Sequence of chain B:
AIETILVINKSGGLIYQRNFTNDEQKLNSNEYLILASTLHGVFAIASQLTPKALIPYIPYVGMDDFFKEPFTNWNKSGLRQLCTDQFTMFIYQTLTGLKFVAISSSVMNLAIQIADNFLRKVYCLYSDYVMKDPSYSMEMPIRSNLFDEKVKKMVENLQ

Sequence of chain A:
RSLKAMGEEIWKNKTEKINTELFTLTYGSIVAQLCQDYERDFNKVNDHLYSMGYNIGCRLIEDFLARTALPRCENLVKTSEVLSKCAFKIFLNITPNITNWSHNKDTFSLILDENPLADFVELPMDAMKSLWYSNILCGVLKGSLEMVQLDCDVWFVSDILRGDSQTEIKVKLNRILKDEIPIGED

These two protein chains interact to form a complex.

Interface contacts:
Residue R74 in chain A contacts residue F107 in chain B (closest heavy-atom distance 3.1 Å).
Residue E69 in chain A contacts residue M191 in chain B (closest heavy-atom distance 3.3 Å).
Residue I68 in chain A interacts with residue Y183 in chain B (closest heavy-atom distance 4.4 Å).
Residue A76 in chain A contacts residue T112 in chain B (closest heavy-atom distance 3.4 Å).
Residue L77 in chain A is in contact with residue W114 in chain B (closest heavy-atom distance 2.5 Å).
Residue R74 in chain A interacts with residue C184 in chain B (closest heavy-atom distance 3.4 Å).
Residue P189 in chain A interacts with residue F44 in chain B (closest heavy-atom distance 4.2 Å).
Residue I190 in chain A interacts with residue Q133 in chain B (closest heavy-atom distance 4.1 Å).
Residue G191 in chain A is in contact with residue S117 in chain B (closest heavy-atom distance 3.0 Å).
Residue E16 in chain A is in contact with residue E109 in chain B (closest heavy-atom distance 4.4 Å).
Residue D70 in chain A interacts with residue K192 in chain B (closest heavy-atom distance 3.1 Å).
Residue E69 in chain A contacts residue S187 in chain B (closest heavy-atom distance 3.6 Å).
Residue N20 in chain A interacts with residue D104 in chain B (closest heavy-atom distance 4.3 Å).
Residue R66 in chain A interacts with residue K192 in chain B (closest heavy-atom distance 4.4 Å).
Residue I188 in chain A contacts residue T136 in chain B (closest heavy-atom distance 4.5 Å).
Residue E69 in chain A interacts with residue Y183 in chain B (closest heavy-atom distance 3.2 Å).
Residue E69 in chain A contacts residue Y186 in chain B (closest heavy-atom distance 3.5 Å).
Residue A73 in chain A interacts with residue S187 in chain B (closest heavy-atom distance 3.9 Å).
Residue A76 in chain A is in contact with residue R180 in chain B (closest heavy-atom distance 3.8 Å).
Residue A76 in chain A interacts with residue F111 in chain B (closest heavy-atom distance 4.0 Å).
Residue I190 in chain A contacts residue N115 in chain B (closest heavy-atom distance 4.1 Å).
Residue I190 in chain A is in contact with residue W114 in chain B (closest heavy-atom distance 3.0 Å).
Residue R74 in chain A is in contact with residue R180 in chain B (closest heavy-atom distance 4.3 Å).
Residue R79 in chain A interacts with residue L135 in chain B (closest heavy-atom distance 3.1 Å).
Residue K21 in chain A is in contact with residue D105 in chain B (closest heavy-atom distance 4.1 Å).
Residue I17 in chain A is in contact with residue F107 in chain B (closest heavy-atom distance 3.4 Å).
Residue M154 in chain A contacts residue K11 in chain B (closest heavy-atom distance 3.7 Å).
Residue L72 in chain A interacts with residue Y183 in chain B (closest heavy-atom distance 3.5 Å).
Residue R66 in chain A contacts residue V190 in chain B (closest heavy-atom distance 4.1 Å).
Residue L72 in chain A contacts residue L135 in chain B (closest heavy-atom distance 4.0 Å).
Residue T22 in chain A is in contact with residue D188 in chain B (closest heavy-atom distance 3.1 Å).
Residue I188 in chain A is in contact with residue G137 in chain B (closest heavy-atom distance 2.9 Å).
Residue L72 in chain A contacts residue T136 in chain B (closest heavy-atom distance 3.4 Å).
Residue E69 in chain A is in contact with residue T136 in chain B (closest heavy-atom distance 2.9 Å).
Residue K21 in chain A contacts residue K210 in chain B (closest heavy-atom distance 4.2 Å).
Residue R74 in chain A contacts residue F106 in chain B (closest heavy-atom distance 4.4 Å).
Residue P189 in chain A interacts with residue N115 in chain B (closest heavy-atom distance 4.3 Å).
Residue D70 in chain A contacts residue S187 in chain B (closest heavy-atom distance 3.7 Å).
Residue I190 in chain A is in contact with residue S117 in chain B (closest heavy-atom distance 3.9 Å).
Residue I188 in chain A interacts with residue L135 in chain B (closest heavy-atom distance 3.2 Å).
Residue D70 in chain A interacts with residue D188 in chain B (closest heavy-atom distance 3.4 Å).
Residue I188 in chain A is in contact with residue T134 in chain B (closest heavy-atom distance 3.5 Å).
Residue E69 in chain A contacts residue L138 in chain B (closest heavy-atom distance 3.3 Å).
Residue T75 in chain A contacts residue F107 in chain B (closest heavy-atom distance 4.0 Å).
Residue A76 in chain A interacts with residue W114 in chain B (closest heavy-atom distance 3.3 Å).
Residue R66 in chain A interacts with residue D193 in chain B (closest heavy-atom distance 3.6 Å).
Residue I188 in chain A is in contact with residue Q133 in chain B (closest heavy-atom distance 2.8 Å).
Residue L77 in chain A interacts with residue T112 in chain B (closest heavy-atom distance 4.4 Å).
Residue A73 in chain A contacts residue Y183 in chain B (closest heavy-atom distance 3.1 Å).
Residue I190 in chain A contacts residue K116 in chain B (closest heavy-atom distance 4.0 Å).
Residue R66 in chain A is in contact with residue M198 in chain B (closest heavy-atom distance 3.3 Å).
Residue L72 in chain A is in contact with residue W114 in chain B (closest heavy-atom distance 4.0 Å).
Residue K21 in chain A contacts residue D104 in chain B (closest heavy-atom distance 3.6 Å).
Residue P189 in chain A is in contact with residue Q133 in chain B (closest heavy-atom distance 4.3 Å).
Residue R66 in chain A is in contact with residue Y196 in chain B (closest heavy-atom distance 2.5 Å).
Residue R66 in chain A interacts with residue M191 in chain B (closest heavy-atom distance 2.6 Å).
Residue A73 in chain A interacts with residue C184 in chain B (closest heavy-atom distance 3.6 Å).
Residue C65 in chain A interacts with residue M198 in chain B (closest heavy-atom distance 3.9 Å).
Residue I17 in chain A contacts residue E109 in chain B (closest heavy-atom distance 4.5 Å).
Residue A73 in chain A contacts residue R180 in chain B (closest heavy-atom distance 3.5 Å).